This data describes a binding interaction between two proteins.

Sequence of the first protein:
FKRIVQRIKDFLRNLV

Sequence of the second protein:
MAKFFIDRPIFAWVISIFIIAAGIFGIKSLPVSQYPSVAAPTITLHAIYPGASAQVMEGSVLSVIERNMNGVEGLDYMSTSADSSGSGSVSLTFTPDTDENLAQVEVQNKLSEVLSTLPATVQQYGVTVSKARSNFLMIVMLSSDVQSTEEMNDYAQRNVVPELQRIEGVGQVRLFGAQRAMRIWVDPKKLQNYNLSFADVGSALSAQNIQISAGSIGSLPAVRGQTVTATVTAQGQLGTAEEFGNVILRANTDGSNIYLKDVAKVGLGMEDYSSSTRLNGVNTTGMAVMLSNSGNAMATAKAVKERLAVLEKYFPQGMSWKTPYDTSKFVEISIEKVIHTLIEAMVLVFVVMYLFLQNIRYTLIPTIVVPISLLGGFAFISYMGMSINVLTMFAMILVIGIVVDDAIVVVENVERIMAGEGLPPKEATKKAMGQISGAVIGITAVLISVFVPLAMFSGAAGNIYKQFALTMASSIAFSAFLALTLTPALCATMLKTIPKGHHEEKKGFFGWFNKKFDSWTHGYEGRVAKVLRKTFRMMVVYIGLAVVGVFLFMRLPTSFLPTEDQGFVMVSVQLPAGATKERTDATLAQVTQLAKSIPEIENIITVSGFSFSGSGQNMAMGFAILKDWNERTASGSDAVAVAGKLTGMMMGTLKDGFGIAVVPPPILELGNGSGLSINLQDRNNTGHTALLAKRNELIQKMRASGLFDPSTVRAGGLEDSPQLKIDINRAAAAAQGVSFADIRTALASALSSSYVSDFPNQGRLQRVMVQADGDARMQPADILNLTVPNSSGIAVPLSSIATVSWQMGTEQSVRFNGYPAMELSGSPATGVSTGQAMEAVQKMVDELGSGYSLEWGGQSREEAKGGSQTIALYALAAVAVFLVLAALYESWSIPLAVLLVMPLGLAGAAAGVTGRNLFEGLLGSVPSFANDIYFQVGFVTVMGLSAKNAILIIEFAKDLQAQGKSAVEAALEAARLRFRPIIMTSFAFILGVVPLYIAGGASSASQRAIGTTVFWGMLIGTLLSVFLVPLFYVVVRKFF

Residue-level contacts at the interface:
Residue F176 in the second protein is in contact with residue F1 in the first protein (closest heavy-atom distance 3.5 Å).
Residue G86 in the second protein is in contact with residue K2 in the first protein (closest heavy-atom distance 4.1 Å).
Residue P664 in the second protein interacts with residue L15 in the first protein (closest heavy-atom distance 4.4 Å).
Residue H46 in the second protein is in contact with residue R3 in the first protein (closest heavy-atom distance 3.1 Å).
Residue F612 in the second protein interacts with residue L12 in the first protein (closest heavy-atom distance 4.3 Å).
Residue S85 in the second protein is in contact with residue Q6 in the first protein (closest heavy-atom distance 4.3 Å).
Residue F176 in the second protein is in contact with residue I8 in the first protein (closest heavy-atom distance 3.5 Å).
Residue F612 in the second protein is in contact with residue V16 in the first protein (closest heavy-atom distance 3.5 Å).
Residue L175 in the second protein interacts with residue F1 in the first protein (closest heavy-atom distance 3.5 Å).
Residue A178 in the second protein interacts with residue F1 in the first protein (closest heavy-atom distance 4.0 Å).
Residue V127 in the second protein contacts residue R3 in the first protein (closest heavy-atom distance 4.1 Å).
Residue S89 in the second protein contacts residue Q6 in the first protein (closest heavy-atom distance 3.5 Å).
Residue F176 in the second protein interacts with residue I4 in the first protein (closest heavy-atom distance 3.9 Å).
Residue R133 in the second protein contacts residue R7 in the first protein (closest heavy-atom distance 3.6 Å).
Residue S615 in the second protein contacts residue K9 in the first protein (closest heavy-atom distance 2.9 Å).
Residue M570 in the second protein interacts with residue L12 in the first protein (closest heavy-atom distance 4.1 Å).
Residue P665 in the second protein contacts residue L15 in the first protein (closest heavy-atom distance 4.2 Å).
Residue A132 in the second protein is in contact with residue R7 in the first protein (closest heavy-atom distance 3.6 Å).
Residue G126 in the second protein contacts residue R3 in the first protein (closest heavy-atom distance 3.0 Å).
Residue F610 in the second protein interacts with residue K9 in the first protein (closest heavy-atom distance 3.6 Å).
Residue D272 in the second protein contacts residue F1 in the first protein (closest heavy-atom distance 3.1 Å).
Residue Y125 in the second protein interacts with residue R3 in the first protein (closest heavy-atom distance 3.3 Å).
Residue T128 in the second protein is in contact with residue R3 in the first protein (closest heavy-atom distance 3.2 Å).
Residue S130 in the second protein contacts residue R7 in the first protein (closest heavy-atom distance 3.5 Å).
Residue G614 in the second protein interacts with residue K9 in the first protein (closest heavy-atom distance 4.4 Å).
Residue G671 in the second protein is in contact with residue N14 in the first protein (closest heavy-atom distance 3.2 Å).
Residue S613 in the second protein interacts with residue R13 in the first protein (closest heavy-atom distance 4.4 Å).
Residue M570 in the second protein contacts residue L15 in the first protein (closest heavy-atom distance 3.5 Å).
Residue E271 in the second protein is in contact with residue F1 in the first protein (closest heavy-atom distance 4.2 Å).
Residue H46 in the second protein contacts residue Q6 in the first protein (closest heavy-atom distance 3.4 Å).
Residue F623 in the second protein contacts residue L12 in the first protein (closest heavy-atom distance 3.8 Å).
Residue R767 in the second protein interacts with residue R3 in the first protein (closest heavy-atom distance 4.2 Å).
Residue N672 in the second protein interacts with residue N14 in the first protein (closest heavy-atom distance 3.9 Å).
Residue S81 in the second protein is in contact with residue R13 in the first protein (closest heavy-atom distance 3.5 Å).
Residue I48 in the second protein is in contact with residue R3 in the first protein (closest heavy-atom distance 3.5 Å).
Residue V662 in the second protein interacts with residue V16 in the first protein (closest heavy-atom distance 4.1 Å).
Residue N672 in the second protein is in contact with residue L15 in the first protein (closest heavy-atom distance 3.6 Å).
Residue F610 in the second protein interacts with residue L12 in the first protein (closest heavy-atom distance 4.0 Å).
Residue L668 in the second protein is in contact with residue L15 in the first protein (closest heavy-atom distance 4.0 Å).
Residue F612 in the second protein interacts with residue R13 in the first protein (closest heavy-atom distance 3.8 Å).
Residue L668 in the second protein contacts residue F11 in the first protein (closest heavy-atom distance 3.6 Å).
Residue S87 in the second protein contacts residue Q6 in the first protein (closest heavy-atom distance 3.1 Å).
Residue K131 in the second protein interacts with residue R7 in the first protein (closest heavy-atom distance 3.0 Å).
Residue S275 in the second protein is in contact with residue V5 in the first protein (closest heavy-atom distance 3.8 Å).
Residue R174 in the second protein contacts residue R7 in the first protein (closest heavy-atom distance 3.2 Å).
Residue G177 in the second protein contacts residue F1 in the first protein (closest heavy-atom distance 3.3 Å).
Residue D83 in the second protein is in contact with residue K9 in the first protein (closest heavy-atom distance 3.0 Å).
Residue G88 in the second protein contacts residue Q6 in the first protein (closest heavy-atom distance 4.3 Å).
Residue S274 in the second protein interacts with residue K2 in the first protein (closest heavy-atom distance 3.9 Å).
Residue F610 in the second protein contacts residue V5 in the first protein (closest heavy-atom distance 3.7 Å).
Residue H46 in the second protein interacts with residue R7 in the first protein (closest heavy-atom distance 4.0 Å).
Residue S275 in the second protein contacts residue F1 in the first protein (closest heavy-atom distance 3.5 Å).
Residue M621 in the second protein contacts residue L12 in the first protein (closest heavy-atom distance 3.5 Å).
Residue L175 in the second protein is in contact with residue I4 in the first protein (closest heavy-atom distance 4.1 Å).
Residue S87 in the second protein contacts residue K2 in the first protein (closest heavy-atom distance 4.1 Å).
Residue E669 in the second protein is in contact with residue N14 in the first protein (closest heavy-atom distance 3.9 Å).
Residue D83 in the second protein is in contact with residue Q6 in the first protein (closest heavy-atom distance 4.1 Å).
Residue F610 in the second protein is in contact with residue I8 in the first protein (closest heavy-atom distance 4.0 Å).
Residue S85 in the second protein is in contact with residue K2 in the first protein (closest heavy-atom distance 3.4 Å).
Residue I48 in the second protein contacts residue K2 in the first protein (closest heavy-atom distance 3.9 Å).